Interface contacts:
Residue Y469 in chain A contacts residue Y41 in chain B (closest heavy-atom distance 4.2 Å).
Residue R481 in chain A is in contact with residue D52 in chain B (closest heavy-atom distance 2.3 Å).
Residue R481 in chain A is in contact with residue R48 in chain B (closest heavy-atom distance 3.2 Å).
Residue Y469 in chain A contacts residue G38 in chain B (closest heavy-atom distance 3.8 Å).
Residue R473 in chain A interacts with residue F42 in chain B (closest heavy-atom distance 3.2 Å).
Residue Y467 in chain A contacts residue Q35 in chain B (closest heavy-atom distance 3.2 Å).
Residue Y469 in chain A is in contact with residue Q35 in chain B (closest heavy-atom distance 4.1 Å).
Residue Q474 in chain A interacts with residue F45 in chain B (closest heavy-atom distance 3.6 Å).
Residue R439 in chain A interacts with residue Y41 in chain B (closest heavy-atom distance 3.7 Å).
Residue R473 in chain A is in contact with residue Y41 in chain B (closest heavy-atom distance 4.4 Å).
Residue R473 in chain A interacts with residue Q36 in chain B (closest heavy-atom distance 3.7 Å).
Residue Y477 in chain A is in contact with residue D52 in chain B (closest heavy-atom distance 3.2 Å).
Residue Q470 in chain A is in contact with residue F45 in chain B (closest heavy-atom distance 4.9 Å).
Residue R473 in chain A interacts with residue G37 in chain B (closest heavy-atom distance 3.2 Å).
Residue R473 in chain A is in contact with residue F45 in chain B (closest heavy-atom distance 3.5 Å).
Residue D468 in chain A interacts with residue Y41 in chain B (closest heavy-atom distance 4.8 Å).
Residue Y469 in chain A is in contact with residue G37 in chain B (closest heavy-atom distance 3.6 Å).
Residue Y477 in chain A contacts residue R48 in chain B (closest heavy-atom distance 3.4 Å).
Residue Y477 in chain A is in contact with residue S49 in chain B (closest heavy-atom distance 3.1 Å).
Residue Q470 in chain A contacts residue Y41 in chain B (closest heavy-atom distance 3.3 Å).
Residue R473 in chain A contacts residue G38 in chain B (closest heavy-atom distance 4.0 Å).
Residue Y477 in chain A is in contact with residue F45 in chain B (closest heavy-atom distance 3.9 Å).

The following describes two proteins that form a bound complex.

Sequence of chain A:
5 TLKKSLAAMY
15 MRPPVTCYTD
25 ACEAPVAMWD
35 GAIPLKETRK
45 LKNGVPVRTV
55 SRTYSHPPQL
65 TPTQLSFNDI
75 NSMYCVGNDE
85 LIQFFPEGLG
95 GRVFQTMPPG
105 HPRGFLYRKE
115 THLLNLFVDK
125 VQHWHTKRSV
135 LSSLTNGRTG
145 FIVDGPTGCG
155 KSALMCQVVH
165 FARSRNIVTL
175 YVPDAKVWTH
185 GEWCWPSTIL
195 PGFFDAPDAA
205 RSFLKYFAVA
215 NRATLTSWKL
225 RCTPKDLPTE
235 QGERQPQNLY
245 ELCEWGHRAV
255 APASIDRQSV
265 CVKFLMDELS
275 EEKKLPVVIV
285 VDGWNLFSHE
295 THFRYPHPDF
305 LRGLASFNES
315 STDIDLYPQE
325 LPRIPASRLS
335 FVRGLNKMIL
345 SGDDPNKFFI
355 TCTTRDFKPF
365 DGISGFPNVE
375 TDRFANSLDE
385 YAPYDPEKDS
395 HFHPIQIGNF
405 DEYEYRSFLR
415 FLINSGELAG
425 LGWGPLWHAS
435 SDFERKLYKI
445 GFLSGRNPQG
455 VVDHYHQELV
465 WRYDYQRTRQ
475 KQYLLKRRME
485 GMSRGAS

Sequence of chain B:
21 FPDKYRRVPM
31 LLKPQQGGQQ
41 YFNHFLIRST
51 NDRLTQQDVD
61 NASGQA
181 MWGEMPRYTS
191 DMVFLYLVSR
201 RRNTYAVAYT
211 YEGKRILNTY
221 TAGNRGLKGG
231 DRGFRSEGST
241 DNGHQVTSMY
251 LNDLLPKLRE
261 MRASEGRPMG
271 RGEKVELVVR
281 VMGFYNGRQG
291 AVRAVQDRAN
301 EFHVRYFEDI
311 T